Sequence of protein 2:
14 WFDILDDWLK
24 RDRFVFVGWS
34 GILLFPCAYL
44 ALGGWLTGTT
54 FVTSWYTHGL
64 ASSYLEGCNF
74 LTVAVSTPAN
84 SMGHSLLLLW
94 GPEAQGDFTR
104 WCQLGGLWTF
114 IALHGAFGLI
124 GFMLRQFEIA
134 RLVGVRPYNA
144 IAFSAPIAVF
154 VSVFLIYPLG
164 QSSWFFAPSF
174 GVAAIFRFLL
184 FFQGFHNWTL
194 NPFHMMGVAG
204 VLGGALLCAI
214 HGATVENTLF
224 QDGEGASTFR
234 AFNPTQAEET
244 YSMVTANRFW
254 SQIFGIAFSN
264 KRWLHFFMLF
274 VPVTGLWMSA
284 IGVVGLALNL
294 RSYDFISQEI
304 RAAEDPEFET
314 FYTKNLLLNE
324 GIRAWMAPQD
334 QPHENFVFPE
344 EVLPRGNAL

The following describes two proteins that form a bound complex.

Contacts between the two chains:
Residue L346 in protein 2 is in contact with residue Y137 in protein 1 (closest heavy-atom distance 5.0 Å).
Residue R348 in protein 2 contacts residue Y137 in protein 1 (closest heavy-atom distance 4.3 Å).
Residue L352 in protein 2 contacts residue Y137 in protein 1 (closest heavy-atom distance 4.2 Å).
Residue W328 in protein 2 contacts residue Y137 in protein 1 (closest heavy-atom distance 3.7 Å).
Residue E343 in protein 2 interacts with residue K134 in protein 1 (closest heavy-atom distance 2.4 Å).
Residue Q332 in protein 2 is in contact with residue V135 in protein 1 (closest heavy-atom distance 4.4 Å).

Sequence of protein 1:
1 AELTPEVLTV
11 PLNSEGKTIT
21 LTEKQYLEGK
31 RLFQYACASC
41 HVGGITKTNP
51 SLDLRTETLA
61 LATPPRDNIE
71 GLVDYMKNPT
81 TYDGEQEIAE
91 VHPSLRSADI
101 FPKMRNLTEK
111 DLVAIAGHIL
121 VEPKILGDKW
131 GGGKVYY